Interface contacts:
Residue L48 in protein 2 interacts with residue I8 in protein 1 (closest heavy-atom distance 4.2 Å).
Residue Q74 in protein 2 contacts residue I9 in protein 1 (closest heavy-atom distance 4.0 Å).
Residue M70 in protein 2 interacts with residue R10 in protein 1 (closest heavy-atom distance 4.0 Å).
Residue I52 in protein 2 is in contact with residue L13 in protein 1 (closest heavy-atom distance 4.2 Å).
Residue K56 in protein 2 is in contact with residue L13 in protein 1 (closest heavy-atom distance 3.3 Å).
Residue W77 in protein 2 contacts residue L5 in protein 1 (closest heavy-atom distance 3.7 Å).
Residue I52 in protein 2 is in contact with residue I8 in protein 1 (closest heavy-atom distance 4.0 Å).
Residue Y208 in protein 2 interacts with residue L5 in protein 1 (closest heavy-atom distance 4.8 Å).
Residue V49 in protein 2 interacts with residue A12 in protein 1 (closest heavy-atom distance 4.7 Å).
Residue L48 in protein 2 interacts with residue L5 in protein 1 (closest heavy-atom distance 4.0 Å).
Residue L66 in protein 2 contacts residue L13 in protein 1 (closest heavy-atom distance 4.5 Å).
Residue L73 in protein 2 interacts with residue I9 in protein 1 (closest heavy-atom distance 4.0 Å).
Residue Q69 in protein 2 interacts with residue L13 in protein 1 (closest heavy-atom distance 3.5 Å).
Residue I52 in protein 2 is in contact with residue A12 in protein 1 (closest heavy-atom distance 3.7 Å).
Residue M70 in protein 2 contacts residue I9 in protein 1 (closest heavy-atom distance 3.8 Å).
Residue I52 in protein 2 interacts with residue I9 in protein 1 (closest heavy-atom distance 3.4 Å).
Residue Q74 in protein 2 interacts with residue E6 in protein 1 (closest heavy-atom distance 3.6 Å).
Residue M70 in protein 2 is in contact with residue L13 in protein 1 (closest heavy-atom distance 3.7 Å).
Residue L73 in protein 2 contacts residue L13 in protein 1 (closest heavy-atom distance 4.4 Å).
Residue K56 in protein 2 contacts residue G15 in protein 1 (closest heavy-atom distance 4.3 Å).
Residue F61 in protein 2 is in contact with residue L13 in protein 1 (closest heavy-atom distance 4.7 Å).
Residue K56 in protein 2 is in contact with residue A12 in protein 1 (closest heavy-atom distance 4.3 Å).
Residue D45 in protein 2 is in contact with residue I8 in protein 1 (closest heavy-atom distance 4.3 Å).
Residue V49 in protein 2 is in contact with residue I8 in protein 1 (closest heavy-atom distance 3.9 Å).

These two protein chains interact to form a complex.

Sequence of protein 1:
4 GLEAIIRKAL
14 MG

Sequence of protein 2:
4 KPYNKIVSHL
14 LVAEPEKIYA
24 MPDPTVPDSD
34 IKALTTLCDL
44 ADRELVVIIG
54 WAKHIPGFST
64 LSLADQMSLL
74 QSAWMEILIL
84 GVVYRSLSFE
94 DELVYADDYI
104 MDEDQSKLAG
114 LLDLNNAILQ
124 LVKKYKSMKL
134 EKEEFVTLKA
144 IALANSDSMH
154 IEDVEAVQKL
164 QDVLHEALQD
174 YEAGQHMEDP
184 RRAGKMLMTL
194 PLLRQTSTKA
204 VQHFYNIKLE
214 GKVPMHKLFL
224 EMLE